Sequence of the second protein:
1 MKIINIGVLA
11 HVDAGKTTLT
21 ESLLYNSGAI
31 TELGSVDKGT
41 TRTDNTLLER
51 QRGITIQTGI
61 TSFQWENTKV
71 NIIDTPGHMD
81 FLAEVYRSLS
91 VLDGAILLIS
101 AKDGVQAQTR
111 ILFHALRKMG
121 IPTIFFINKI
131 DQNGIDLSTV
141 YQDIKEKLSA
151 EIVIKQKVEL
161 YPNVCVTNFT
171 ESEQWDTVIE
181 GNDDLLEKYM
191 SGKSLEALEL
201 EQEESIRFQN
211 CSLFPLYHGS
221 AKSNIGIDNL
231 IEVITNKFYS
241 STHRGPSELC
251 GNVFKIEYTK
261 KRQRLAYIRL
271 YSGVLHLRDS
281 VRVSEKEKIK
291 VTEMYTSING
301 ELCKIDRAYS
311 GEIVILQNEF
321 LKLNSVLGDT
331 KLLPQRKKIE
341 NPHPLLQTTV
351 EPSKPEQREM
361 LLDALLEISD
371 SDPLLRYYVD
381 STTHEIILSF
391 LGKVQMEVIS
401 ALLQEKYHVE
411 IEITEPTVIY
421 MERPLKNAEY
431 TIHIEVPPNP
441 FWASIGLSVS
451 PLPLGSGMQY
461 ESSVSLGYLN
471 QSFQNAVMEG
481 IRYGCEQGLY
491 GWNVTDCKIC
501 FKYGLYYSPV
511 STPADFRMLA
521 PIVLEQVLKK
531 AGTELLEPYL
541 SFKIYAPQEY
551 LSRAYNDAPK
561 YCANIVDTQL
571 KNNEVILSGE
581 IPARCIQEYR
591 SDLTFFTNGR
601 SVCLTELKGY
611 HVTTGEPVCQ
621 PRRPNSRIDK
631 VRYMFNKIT

Interface contacts:
Residue F595 in the second protein contacts residue K176 in the first protein (closest heavy-atom distance 4.9 Å).
Residue G134 in the second protein contacts residue V92 in the first protein (closest heavy-atom distance 3.9 Å).

This data describes a binding interaction between two proteins.

Sequence of the first protein:
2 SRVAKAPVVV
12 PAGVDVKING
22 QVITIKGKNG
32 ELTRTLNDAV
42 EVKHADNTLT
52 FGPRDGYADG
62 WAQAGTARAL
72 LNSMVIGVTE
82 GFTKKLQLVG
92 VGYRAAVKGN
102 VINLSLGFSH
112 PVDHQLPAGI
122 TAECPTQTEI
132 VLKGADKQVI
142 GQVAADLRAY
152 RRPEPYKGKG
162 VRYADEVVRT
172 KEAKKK